Sequence of chain B:
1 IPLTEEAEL

Sequence of chain A:
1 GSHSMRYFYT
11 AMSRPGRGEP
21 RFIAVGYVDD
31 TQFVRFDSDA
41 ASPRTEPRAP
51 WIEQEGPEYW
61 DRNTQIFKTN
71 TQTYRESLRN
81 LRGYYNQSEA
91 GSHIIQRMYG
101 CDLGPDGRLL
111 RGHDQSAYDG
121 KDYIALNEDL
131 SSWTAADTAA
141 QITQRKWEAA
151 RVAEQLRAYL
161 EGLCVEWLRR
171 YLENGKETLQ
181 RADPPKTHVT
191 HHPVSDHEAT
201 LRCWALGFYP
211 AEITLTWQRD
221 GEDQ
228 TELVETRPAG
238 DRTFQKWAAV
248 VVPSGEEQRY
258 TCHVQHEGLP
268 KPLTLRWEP

The following describes two proteins that form a bound complex.

Contacts between the two chains:
Residue F67 in chain A is in contact with residue P2 in chain B (closest heavy-atom distance 3.8 Å).
Residue N80 in chain A interacts with residue E8 in chain B (closest heavy-atom distance 4.6 Å).
Residue R97 in chain A interacts with residue E6 in chain B (closest heavy-atom distance 2.8 Å).
Residue L156 in chain A contacts residue L3 in chain B (closest heavy-atom distance 3.6 Å).
Residue Y9 in chain A contacts residue L3 in chain B (closest heavy-atom distance 4.1 Å).
Residue Y9 in chain A contacts residue E6 in chain B (closest heavy-atom distance 3.0 Å).
Residue W147 in chain A contacts residue L9 in chain B (closest heavy-atom distance 3.9 Å).
Residue T73 in chain A contacts residue A7 in chain B (closest heavy-atom distance 3.2 Å).
Residue Y159 in chain A interacts with residue I1 in chain B (closest heavy-atom distance 3.1 Å).
Residue Y99 in chain A is in contact with residue P2 in chain B (closest heavy-atom distance 3.3 Å).
Residue N70 in chain A contacts residue E6 in chain B (closest heavy-atom distance 3.2 Å).
Residue I95 in chain A is in contact with residue L9 in chain B (closest heavy-atom distance 4.1 Å).
Residue N63 in chain A is in contact with residue I1 in chain B (closest heavy-atom distance 4.1 Å).
Residue Y74 in chain A interacts with residue E6 in chain B (closest heavy-atom distance 4.4 Å).
Residue Q155 in chain A contacts residue T4 in chain B (closest heavy-atom distance 4.6 Å).
Residue N70 in chain A contacts residue L3 in chain B (closest heavy-atom distance 4.8 Å).
Residue Y123 in chain A interacts with residue L9 in chain B (closest heavy-atom distance 4.3 Å).
Residue Y159 in chain A is in contact with residue L3 in chain B (closest heavy-atom distance 3.4 Å).
Residue Y99 in chain A contacts residue L3 in chain B (closest heavy-atom distance 2.8 Å).
Residue M5 in chain A is in contact with residue I1 in chain B (closest heavy-atom distance 5.0 Å).
Residue S77 in chain A interacts with residue E8 in chain B (closest heavy-atom distance 3.6 Å).
Residue L163 in chain A interacts with residue T4 in chain B (closest heavy-atom distance 4.8 Å).
Residue L81 in chain A contacts residue L9 in chain B (closest heavy-atom distance 3.5 Å).
Residue R97 in chain A contacts residue L3 in chain B (closest heavy-atom distance 3.5 Å).
Residue W147 in chain A is in contact with residue A7 in chain B (closest heavy-atom distance 3.5 Å).
Residue K146 in chain A is in contact with residue L9 in chain B (closest heavy-atom distance 3.0 Å).
Residue Q155 in chain A is in contact with residue E5 in chain B (closest heavy-atom distance 2.5 Å).
Residue T73 in chain A interacts with residue E8 in chain B (closest heavy-atom distance 4.1 Å).
Residue V152 in chain A is in contact with residue A7 in chain B (closest heavy-atom distance 3.8 Å).
Residue S77 in chain A contacts residue L9 in chain B (closest heavy-atom distance 2.9 Å).
Residue Y59 in chain A contacts residue I1 in chain B (closest heavy-atom distance 3.5 Å).
Residue S77 in chain A contacts residue A7 in chain B (closest heavy-atom distance 4.8 Å).
Residue I66 in chain A is in contact with residue P2 in chain B (closest heavy-atom distance 3.8 Å).
Residue N80 in chain A contacts residue L9 in chain B (closest heavy-atom distance 2.9 Å).
Residue Y7 in chain A contacts residue P2 in chain B (closest heavy-atom distance 3.5 Å).
Residue N70 in chain A is in contact with residue T4 in chain B (closest heavy-atom distance 5.0 Å).
Residue N63 in chain A interacts with residue P2 in chain B (closest heavy-atom distance 3.2 Å).
Residue Y7 in chain A contacts residue I1 in chain B (closest heavy-atom distance 3.2 Å).
Residue Q155 in chain A contacts residue L3 in chain B (closest heavy-atom distance 3.6 Å).
Residue T73 in chain A is in contact with residue E6 in chain B (closest heavy-atom distance 3.8 Å).
Residue Y9 in chain A contacts residue P2 in chain B (closest heavy-atom distance 3.3 Å).
Residue Y159 in chain A interacts with residue P2 in chain B (closest heavy-atom distance 3.5 Å).
Residue Y74 in chain A is in contact with residue A7 in chain B (closest heavy-atom distance 4.6 Å).
Residue L163 in chain A contacts residue I1 in chain B (closest heavy-atom distance 3.7 Å).
Residue T143 in chain A contacts residue E8 in chain B (closest heavy-atom distance 3.8 Å).
Residue I66 in chain A contacts residue T4 in chain B (closest heavy-atom distance 3.9 Å).
Residue Y84 in chain A interacts with residue L9 in chain B (closest heavy-atom distance 2.7 Å).
Residue T143 in chain A is in contact with residue L9 in chain B (closest heavy-atom distance 3.6 Å).
Residue E76 in chain A contacts residue E8 in chain B (closest heavy-atom distance 3.8 Å).
Residue I66 in chain A contacts residue L3 in chain B (closest heavy-atom distance 3.4 Å).
Residue Y99 in chain A contacts residue E6 in chain B (closest heavy-atom distance 4.6 Å).
Residue Q155 in chain A contacts residue E6 in chain B (closest heavy-atom distance 4.7 Å).
Residue Y171 in chain A contacts residue I1 in chain B (closest heavy-atom distance 3.0 Å).
Residue R62 in chain A interacts with residue T4 in chain B (closest heavy-atom distance 4.1 Å).
Residue W147 in chain A is in contact with residue E8 in chain B (closest heavy-atom distance 2.9 Å).
Residue W167 in chain A interacts with residue I1 in chain B (closest heavy-atom distance 3.4 Å).
Residue R62 in chain A contacts residue I1 in chain B (closest heavy-atom distance 4.0 Å).
Residue K146 in chain A interacts with residue E8 in chain B (closest heavy-atom distance 4.2 Å).